These two protein chains interact to form a complex.

Sequence of protein 2:
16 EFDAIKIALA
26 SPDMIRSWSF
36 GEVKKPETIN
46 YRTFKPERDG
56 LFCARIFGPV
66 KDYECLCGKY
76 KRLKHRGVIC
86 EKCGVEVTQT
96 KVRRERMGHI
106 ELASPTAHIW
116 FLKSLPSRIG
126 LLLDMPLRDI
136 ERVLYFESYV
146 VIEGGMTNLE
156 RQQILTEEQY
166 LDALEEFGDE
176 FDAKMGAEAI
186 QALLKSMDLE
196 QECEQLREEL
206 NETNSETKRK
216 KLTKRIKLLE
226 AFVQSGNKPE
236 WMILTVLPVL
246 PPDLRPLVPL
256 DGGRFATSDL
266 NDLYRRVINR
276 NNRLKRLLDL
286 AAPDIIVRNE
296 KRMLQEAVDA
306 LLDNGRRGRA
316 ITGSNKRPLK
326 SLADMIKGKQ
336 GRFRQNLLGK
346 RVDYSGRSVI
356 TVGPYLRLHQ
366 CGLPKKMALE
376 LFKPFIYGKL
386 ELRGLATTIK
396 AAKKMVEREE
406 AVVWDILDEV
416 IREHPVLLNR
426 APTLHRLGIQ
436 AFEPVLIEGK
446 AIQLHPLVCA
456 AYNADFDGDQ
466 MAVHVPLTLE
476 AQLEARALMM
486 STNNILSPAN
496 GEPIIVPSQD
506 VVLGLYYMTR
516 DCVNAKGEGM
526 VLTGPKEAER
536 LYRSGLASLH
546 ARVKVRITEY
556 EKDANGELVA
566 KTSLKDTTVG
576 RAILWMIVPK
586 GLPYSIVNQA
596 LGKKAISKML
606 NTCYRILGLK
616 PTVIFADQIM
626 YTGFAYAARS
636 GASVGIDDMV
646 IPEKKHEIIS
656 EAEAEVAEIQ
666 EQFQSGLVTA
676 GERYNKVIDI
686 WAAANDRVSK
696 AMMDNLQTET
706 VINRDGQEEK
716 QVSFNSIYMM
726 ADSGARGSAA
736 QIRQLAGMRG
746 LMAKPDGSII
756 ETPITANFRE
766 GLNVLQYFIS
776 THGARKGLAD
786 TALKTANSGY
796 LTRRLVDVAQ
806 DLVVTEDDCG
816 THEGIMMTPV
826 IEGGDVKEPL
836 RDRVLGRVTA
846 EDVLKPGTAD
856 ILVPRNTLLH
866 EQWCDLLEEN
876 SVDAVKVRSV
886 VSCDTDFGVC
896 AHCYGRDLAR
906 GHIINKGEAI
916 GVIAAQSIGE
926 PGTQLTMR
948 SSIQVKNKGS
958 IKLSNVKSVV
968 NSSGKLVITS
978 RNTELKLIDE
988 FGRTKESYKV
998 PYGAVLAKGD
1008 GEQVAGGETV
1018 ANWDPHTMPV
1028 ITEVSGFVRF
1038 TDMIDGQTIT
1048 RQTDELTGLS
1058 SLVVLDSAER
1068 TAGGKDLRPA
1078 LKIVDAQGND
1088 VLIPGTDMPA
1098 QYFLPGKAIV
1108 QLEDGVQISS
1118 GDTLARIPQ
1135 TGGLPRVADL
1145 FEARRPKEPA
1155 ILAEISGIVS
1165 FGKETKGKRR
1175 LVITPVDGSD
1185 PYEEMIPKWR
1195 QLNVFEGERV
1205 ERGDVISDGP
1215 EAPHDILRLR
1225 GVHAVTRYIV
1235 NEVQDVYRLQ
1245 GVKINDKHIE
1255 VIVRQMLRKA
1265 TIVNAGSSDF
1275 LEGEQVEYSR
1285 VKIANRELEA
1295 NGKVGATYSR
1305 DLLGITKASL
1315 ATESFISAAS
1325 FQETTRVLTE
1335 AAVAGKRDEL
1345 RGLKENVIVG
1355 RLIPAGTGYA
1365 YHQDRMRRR

Interface contacts:
Residue R47 in protein 2 contacts residue D1015 in protein 1 (closest heavy-atom distance 4.6 Å).
Residue K87 in protein 2 contacts residue F1050 in protein 1 (closest heavy-atom distance 3.8 Å).
Residue K87 in protein 2 is in contact with residue D1048 in protein 1 (closest heavy-atom distance 4.1 Å).
Residue K87 in protein 2 contacts residue R1049 in protein 1 (closest heavy-atom distance 2.8 Å).

Sequence of protein 1:
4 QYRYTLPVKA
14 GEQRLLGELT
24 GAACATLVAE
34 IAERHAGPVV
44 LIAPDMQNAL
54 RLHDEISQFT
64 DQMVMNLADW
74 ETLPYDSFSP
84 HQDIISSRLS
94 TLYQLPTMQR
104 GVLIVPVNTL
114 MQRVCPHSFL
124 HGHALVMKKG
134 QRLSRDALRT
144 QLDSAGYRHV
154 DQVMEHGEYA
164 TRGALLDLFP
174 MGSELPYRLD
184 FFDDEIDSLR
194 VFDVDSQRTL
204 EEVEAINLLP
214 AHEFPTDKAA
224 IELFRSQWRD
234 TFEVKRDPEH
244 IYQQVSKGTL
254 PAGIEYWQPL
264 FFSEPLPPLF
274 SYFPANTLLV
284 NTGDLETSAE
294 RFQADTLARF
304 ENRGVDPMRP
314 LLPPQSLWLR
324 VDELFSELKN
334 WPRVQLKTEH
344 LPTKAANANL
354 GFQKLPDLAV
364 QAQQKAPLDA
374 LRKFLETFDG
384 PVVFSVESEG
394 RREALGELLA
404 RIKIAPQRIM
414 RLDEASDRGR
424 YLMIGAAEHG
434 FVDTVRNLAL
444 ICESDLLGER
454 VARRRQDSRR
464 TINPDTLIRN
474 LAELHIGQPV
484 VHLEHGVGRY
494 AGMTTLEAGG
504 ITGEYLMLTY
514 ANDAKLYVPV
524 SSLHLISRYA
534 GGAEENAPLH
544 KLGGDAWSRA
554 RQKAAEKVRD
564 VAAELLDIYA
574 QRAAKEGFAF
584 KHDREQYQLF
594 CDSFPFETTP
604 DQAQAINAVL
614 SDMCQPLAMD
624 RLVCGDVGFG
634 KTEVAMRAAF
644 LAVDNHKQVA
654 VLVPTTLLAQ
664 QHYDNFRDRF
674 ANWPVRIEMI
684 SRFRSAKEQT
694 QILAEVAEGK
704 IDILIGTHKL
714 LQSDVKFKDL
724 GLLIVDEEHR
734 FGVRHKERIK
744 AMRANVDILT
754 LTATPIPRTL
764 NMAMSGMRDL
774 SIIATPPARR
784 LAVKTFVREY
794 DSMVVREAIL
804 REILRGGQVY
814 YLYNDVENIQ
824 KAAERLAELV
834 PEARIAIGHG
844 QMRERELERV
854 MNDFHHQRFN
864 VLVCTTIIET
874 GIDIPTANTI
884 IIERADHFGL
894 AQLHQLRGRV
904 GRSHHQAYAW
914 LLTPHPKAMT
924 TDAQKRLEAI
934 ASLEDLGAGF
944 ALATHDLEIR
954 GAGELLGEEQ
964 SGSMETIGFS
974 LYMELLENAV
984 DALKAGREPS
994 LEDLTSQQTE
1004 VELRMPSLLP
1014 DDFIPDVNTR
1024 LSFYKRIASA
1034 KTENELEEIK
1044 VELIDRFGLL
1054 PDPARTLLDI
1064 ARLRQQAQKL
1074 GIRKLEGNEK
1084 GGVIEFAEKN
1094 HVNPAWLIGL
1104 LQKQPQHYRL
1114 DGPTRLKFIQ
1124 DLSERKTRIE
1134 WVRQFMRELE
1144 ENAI